Sequence of chain A:
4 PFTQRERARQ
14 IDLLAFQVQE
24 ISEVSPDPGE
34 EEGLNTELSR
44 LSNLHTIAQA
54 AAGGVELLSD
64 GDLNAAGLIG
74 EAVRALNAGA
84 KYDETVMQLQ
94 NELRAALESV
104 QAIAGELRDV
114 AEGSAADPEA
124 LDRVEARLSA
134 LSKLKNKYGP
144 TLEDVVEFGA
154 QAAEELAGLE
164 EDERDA

The following describes two proteins that form a bound complex.

Sequence of chain B:
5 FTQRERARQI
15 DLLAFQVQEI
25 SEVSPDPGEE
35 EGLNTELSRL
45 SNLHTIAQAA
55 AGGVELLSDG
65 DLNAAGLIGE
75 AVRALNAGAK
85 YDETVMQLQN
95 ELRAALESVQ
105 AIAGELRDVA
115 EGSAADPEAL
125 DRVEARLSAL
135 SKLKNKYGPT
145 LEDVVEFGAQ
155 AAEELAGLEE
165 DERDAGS

Contacts between the two chains:
Residue Y85 in chain B is in contact with residue I50 in chain A (closest heavy-atom distance 3.9 Å).
Residue Y85 in chain B contacts residue T49 in chain A (closest heavy-atom distance 4.2 Å).
Residue I50 in chain B contacts residue V89 in chain A (closest heavy-atom distance 4.1 Å).
Residue L92 in chain B is in contact with residue E109 in chain A (closest heavy-atom distance 3.8 Å).
Residue N67 in chain B interacts with residue L71 in chain A (closest heavy-atom distance 3.4 Å).
Residue A78 in chain B interacts with residue L60 in chain A (closest heavy-atom distance 4.2 Å).
Residue I50 in chain B contacts residue D86 in chain A (closest heavy-atom distance 3.7 Å).
Residue L61 in chain B is in contact with residue A75 in chain A (closest heavy-atom distance 3.6 Å).
Residue L71 in chain B contacts residue A68 in chain A (closest heavy-atom distance 3.8 Å).
Residue A53 in chain B is in contact with residue G82 in chain A (closest heavy-atom distance 3.9 Å).
Residue L71 in chain B interacts with residue L71 in chain A (closest heavy-atom distance 3.6 Å).
Residue A53 in chain B interacts with residue A78 in chain A (closest heavy-atom distance 3.5 Å).
Residue T88 in chain B contacts residue V113 in chain A (closest heavy-atom distance 4.2 Å).
Residue L79 in chain B interacts with residue L110 in chain A (closest heavy-atom distance 4.1 Å).
Residue L96 in chain B is in contact with residue L61 in chain A (closest heavy-atom distance 4.0 Å).
Residue I106 in chain B contacts residue L96 in chain A (closest heavy-atom distance 3.6 Å).
Residue V89 in chain B contacts residue I50 in chain A (closest heavy-atom distance 3.8 Å).
Residue V113 in chain B is in contact with residue T88 in chain A (closest heavy-atom distance 4.2 Å).
Residue L61 in chain B contacts residue L96 in chain A (closest heavy-atom distance 3.8 Å).
Residue L110 in chain B interacts with residue L79 in chain A (closest heavy-atom distance 3.9 Å).
Residue A78 in chain B interacts with residue A53 in chain A (closest heavy-atom distance 3.5 Å).
Residue L92 in chain B is in contact with residue I106 in chain A (closest heavy-atom distance 4.1 Å).
Residue A53 in chain B interacts with residue L79 in chain A (closest heavy-atom distance 3.4 Å).
Residue T49 in chain B is in contact with residue A81 in chain A (closest heavy-atom distance 3.6 Å).
Residue L71 in chain B contacts residue L60 in chain A (closest heavy-atom distance 4.3 Å).
Residue E95 in chain B is in contact with residue I106 in chain A (closest heavy-atom distance 3.7 Å).
Residue L60 in chain B interacts with residue A75 in chain A (closest heavy-atom distance 3.6 Å).
Residue Y85 in chain B interacts with residue N46 in chain A (closest heavy-atom distance 3.4 Å).
Residue G82 in chain B is in contact with residue A53 in chain A (closest heavy-atom distance 3.7 Å).
Residue D86 in chain B is in contact with residue I50 in chain A (closest heavy-atom distance 3.6 Å).
Residue A68 in chain B contacts residue L71 in chain A (closest heavy-atom distance 3.6 Å).
Residue I72 in chain B is in contact with residue A68 in chain A (closest heavy-atom distance 3.8 Å).
Residue E109 in chain B is in contact with residue L92 in chain A (closest heavy-atom distance 3.7 Å).
Residue S102 in chain B is in contact with residue A99 in chain A (closest heavy-atom distance 4.2 Å).
Residue L92 in chain B interacts with residue L110 in chain A (closest heavy-atom distance 3.6 Å).
Residue L71 in chain B interacts with residue N67 in chain A (closest heavy-atom distance 3.6 Å).
Residue N46 in chain B contacts residue Y85 in chain A (closest heavy-atom distance 3.4 Å).
Residue G82 in chain B interacts with residue I50 in chain A (closest heavy-atom distance 3.9 Å).
Residue I50 in chain B is in contact with residue Y85 in chain A (closest heavy-atom distance 3.8 Å).
Residue L96 in chain B interacts with residue I106 in chain A (closest heavy-atom distance 3.7 Å).
Residue L79 in chain B is in contact with residue A53 in chain A (closest heavy-atom distance 3.5 Å).
Residue L66 in chain B is in contact with residue L71 in chain A (closest heavy-atom distance 3.8 Å).
Residue V103 in chain B interacts with residue A99 in chain A (closest heavy-atom distance 4.2 Å).
Residue T49 in chain B is in contact with residue G82 in chain A (closest heavy-atom distance 3.9 Å).
Residue A68 in chain B interacts with residue I72 in chain A (closest heavy-atom distance 3.7 Å).
Residue I50 in chain B is in contact with residue G82 in chain A (closest heavy-atom distance 4.0 Å).
Residue L110 in chain B contacts residue L92 in chain A (closest heavy-atom distance 3.6 Å).
Residue L60 in chain B contacts residue L71 in chain A (closest heavy-atom distance 4.2 Å).
Residue I106 in chain B is in contact with residue E95 in chain A (closest heavy-atom distance 3.7 Å).
Residue A99 in chain B interacts with residue V103 in chain A (closest heavy-atom distance 4.2 Å).
Residue I72 in chain B is in contact with residue I72 in chain A (closest heavy-atom distance 4.2 Å).
Residue L66 in chain B interacts with residue L66 in chain A (closest heavy-atom distance 3.6 Å).
Residue A75 in chain B contacts residue L61 in chain A (closest heavy-atom distance 3.6 Å).
Residue A81 in chain B contacts residue T49 in chain A (closest heavy-atom distance 3.7 Å).
Residue E74 in chain B contacts residue L60 in chain A (closest heavy-atom distance 3.5 Å).
Residue V89 in chain B is in contact with residue V113 in chain A (closest heavy-atom distance 4.1 Å).
Residue A75 in chain B interacts with residue L60 in chain A (closest heavy-atom distance 3.6 Å).
Residue T49 in chain B interacts with residue Y85 in chain A (closest heavy-atom distance 4.1 Å).
Residue L60 in chain B is in contact with residue E74 in chain A (closest heavy-atom distance 3.8 Å).
Residue V113 in chain B contacts residue V89 in chain A (closest heavy-atom distance 4.2 Å).